These two protein chains interact to form a complex.

Sequence of protein 2:
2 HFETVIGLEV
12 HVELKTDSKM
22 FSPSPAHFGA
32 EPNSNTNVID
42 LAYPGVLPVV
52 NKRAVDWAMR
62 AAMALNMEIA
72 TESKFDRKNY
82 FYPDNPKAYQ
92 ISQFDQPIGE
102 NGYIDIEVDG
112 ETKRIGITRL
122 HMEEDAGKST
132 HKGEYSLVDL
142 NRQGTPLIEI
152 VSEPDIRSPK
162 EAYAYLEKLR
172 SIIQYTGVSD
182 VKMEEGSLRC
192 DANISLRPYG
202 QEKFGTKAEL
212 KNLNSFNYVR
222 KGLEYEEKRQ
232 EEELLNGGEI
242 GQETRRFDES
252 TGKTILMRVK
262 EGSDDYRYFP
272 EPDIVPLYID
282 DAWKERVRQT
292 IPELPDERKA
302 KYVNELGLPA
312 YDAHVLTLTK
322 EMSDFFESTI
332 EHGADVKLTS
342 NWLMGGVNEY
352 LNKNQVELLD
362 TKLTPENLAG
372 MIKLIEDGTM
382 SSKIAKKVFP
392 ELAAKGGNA

Sequence of protein 1:
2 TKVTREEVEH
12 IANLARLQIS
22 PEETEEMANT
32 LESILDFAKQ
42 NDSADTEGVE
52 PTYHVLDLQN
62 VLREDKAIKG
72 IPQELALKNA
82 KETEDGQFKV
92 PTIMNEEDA

Contacts between the two chains:
Residue S137 in protein 2 contacts residue T93 in protein 1 (closest heavy-atom distance 2.9 Å).
Residue S19 in protein 2 contacts residue D66 in protein 1 (closest heavy-atom distance 2.5 Å).
Residue P33 in protein 2 contacts residue G87 in protein 1 (closest heavy-atom distance 3.5 Å).
Residue P277 in protein 2 interacts with residue N61 in protein 1 (closest heavy-atom distance 3.3 Å).
Residue N34 in protein 2 contacts residue Q88 in protein 1 (closest heavy-atom distance 3.4 Å).
Residue V139 in protein 2 interacts with residue Q88 in protein 1 (closest heavy-atom distance 3.0 Å).
Residue Y136 in protein 2 is in contact with residue V91 in protein 1 (closest heavy-atom distance 3.2 Å).
Residue M21 in protein 2 interacts with residue R64 in protein 1 (closest heavy-atom distance 3.8 Å).
Residue E135 in protein 2 interacts with residue I94 in protein 1 (closest heavy-atom distance 3.3 Å).
Residue Y136 in protein 2 interacts with residue E85 in protein 1 (closest heavy-atom distance 3.2 Å).
Residue P24 in protein 2 contacts residue R64 in protein 1 (closest heavy-atom distance 3.4 Å).
Residue V276 in protein 2 contacts residue Q60 in protein 1 (closest heavy-atom distance 3.6 Å).
Residue N34 in protein 2 contacts residue G87 in protein 1 (closest heavy-atom distance 2.8 Å).
Residue V139 in protein 2 is in contact with residue F89 in protein 1 (closest heavy-atom distance 3.1 Å).
Residue W284 in protein 2 contacts residue N61 in protein 1 (closest heavy-atom distance 3.0 Å).
Residue P277 in protein 2 contacts residue H55 in protein 1 (closest heavy-atom distance 3.5 Å).
Residue V51 in protein 2 contacts residue R64 in protein 1 (closest heavy-atom distance 2.7 Å).
Residue V50 in protein 2 is in contact with residue R64 in protein 1 (closest heavy-atom distance 3.2 Å).
Residue V51 in protein 2 interacts with residue L63 in protein 1 (closest heavy-atom distance 3.3 Å).
Residue D140 in protein 2 contacts residue Q88 in protein 1 (closest heavy-atom distance 3.2 Å).
Residue S19 in protein 2 contacts residue K67 in protein 1 (closest heavy-atom distance 3.5 Å).
Residue L138 in protein 2 is in contact with residue E85 in protein 1 (closest heavy-atom distance 2.9 Å).
Residue T37 in protein 2 interacts with residue I72 in protein 1 (closest heavy-atom distance 2.9 Å).
Residue L138 in protein 2 contacts residue F89 in protein 1 (closest heavy-atom distance 3.7 Å).
Residue S137 in protein 2 contacts residue K90 in protein 1 (closest heavy-atom distance 3.3 Å).
Residue K20 in protein 2 is in contact with residue R64 in protein 1 (closest heavy-atom distance 2.8 Å).
Residue N34 in protein 2 interacts with residue Q74 in protein 1 (closest heavy-atom distance 3.5 Å).
Residue P24 in protein 2 contacts residue I69 in protein 1 (closest heavy-atom distance 3.0 Å).
Residue L138 in protein 2 contacts residue Q88 in protein 1 (closest heavy-atom distance 2.9 Å).
Residue R54 in protein 2 interacts with residue D66 in protein 1 (closest heavy-atom distance 3.1 Å).
Residue N34 in protein 2 is in contact with residue F89 in protein 1 (closest heavy-atom distance 3.4 Å).
Residue D18 in protein 2 is in contact with residue D66 in protein 1 (closest heavy-atom distance 2.8 Å).
Residue P271 in protein 2 contacts residue Y54 in protein 1 (closest heavy-atom distance 3.7 Å).
Residue T17 in protein 2 contacts residue D66 in protein 1 (closest heavy-atom distance 3.3 Å).
Residue V276 in protein 2 interacts with residue L59 in protein 1 (closest heavy-atom distance 3.3 Å).
Residue S19 in protein 2 is in contact with residue R64 in protein 1 (closest heavy-atom distance 3.1 Å).
Residue E272 in protein 2 is in contact with residue H55 in protein 1 (closest heavy-atom distance 3.4 Å).
Residue P33 in protein 2 interacts with residue Q74 in protein 1 (closest heavy-atom distance 3.1 Å).
Residue K53 in protein 2 contacts residue R64 in protein 1 (closest heavy-atom distance 2.9 Å).
Residue S35 in protein 2 contacts residue I72 in protein 1 (closest heavy-atom distance 3.3 Å).
Residue K53 in protein 2 interacts with residue L63 in protein 1 (closest heavy-atom distance 3.4 Å).
Residue R268 in protein 2 contacts residue L15 in protein 1 (closest heavy-atom distance 3.3 Å).
Residue K53 in protein 2 contacts residue E65 in protein 1 (closest heavy-atom distance 2.9 Å).
Residue F82 in protein 2 contacts residue R17 in protein 1 (closest heavy-atom distance 3.3 Å).
Residue P26 in protein 2 interacts with residue A68 in protein 1 (closest heavy-atom distance 3.4 Å).
Residue V276 in protein 2 is in contact with residue V62 in protein 1 (closest heavy-atom distance 3.5 Å).
Residue T37 in protein 2 is in contact with residue G71 in protein 1 (closest heavy-atom distance 2.9 Å).
Residue I275 in protein 2 is in contact with residue H55 in protein 1 (closest heavy-atom distance 3.2 Å).
Residue S137 in protein 2 is in contact with residue V91 in protein 1 (closest heavy-atom distance 2.6 Å).
Residue Y279 in protein 2 interacts with residue N61 in protein 1 (closest heavy-atom distance 3.1 Å).
Residue N52 in protein 2 is in contact with residue R64 in protein 1 (closest heavy-atom distance 3.6 Å).
Residue E32 in protein 2 interacts with residue Q74 in protein 1 (closest heavy-atom distance 3.5 Å).
Residue Y44 in protein 2 is in contact with residue N80 in protein 1 (closest heavy-atom distance 3.3 Å).
Residue P273 in protein 2 contacts residue H55 in protein 1 (closest heavy-atom distance 3.6 Å).
Residue Y136 in protein 2 interacts with residue T93 in protein 1 (closest heavy-atom distance 3.1 Å).
Residue S137 in protein 2 interacts with residue F89 in protein 1 (closest heavy-atom distance 3.0 Å).
Residue S23 in protein 2 contacts residue R64 in protein 1 (closest heavy-atom distance 3.1 Å).
Residue P26 in protein 2 interacts with residue I69 in protein 1 (closest heavy-atom distance 3.4 Å).
Residue P24 in protein 2 interacts with residue A68 in protein 1 (closest heavy-atom distance 3.2 Å).
Residue N52 in protein 2 is in contact with residue D66 in protein 1 (closest heavy-atom distance 2.8 Å).